The following describes two proteins that form a bound complex.

Sequence of protein 1:
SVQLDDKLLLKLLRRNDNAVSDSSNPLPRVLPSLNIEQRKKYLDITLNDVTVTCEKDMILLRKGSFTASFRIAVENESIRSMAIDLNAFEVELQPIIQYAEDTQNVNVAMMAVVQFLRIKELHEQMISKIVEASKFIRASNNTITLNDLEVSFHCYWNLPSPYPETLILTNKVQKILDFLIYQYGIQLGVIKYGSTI

Interface contacts:
Residue N131 in protein 2 interacts with residue N107 in protein 1 (closest heavy-atom distance 3.0 Å).
Residue F113 in protein 2 contacts residue I108 in protein 1 (closest heavy-atom distance 3.3 Å).
Residue E52 in protein 2 contacts residue K75 in protein 1 (closest heavy-atom distance 3.6 Å).
Residue F145 in protein 2 contacts residue N177 in protein 1 (closest heavy-atom distance 3.3 Å).
Residue W170 in protein 2 interacts with residue Y114 in protein 1 (closest heavy-atom distance 3.4 Å).
Residue K174 in protein 2 interacts with residue D85 in protein 1 (closest heavy-atom distance 3.0 Å).
Residue L127 in protein 2 is in contact with residue I117 in protein 1 (closest heavy-atom distance 3.2 Å).
Residue K224 in protein 2 is in contact with residue Y171 in protein 1 (closest heavy-atom distance 3.2 Å).
Residue N206 in protein 2 is in contact with residue M183 in protein 1 (closest heavy-atom distance 3.4 Å).
Residue K210 in protein 2 contacts residue E237 in protein 1 (closest heavy-atom distance 3.6 Å).
Residue E117 in protein 2 is in contact with residue R111 in protein 1 (closest heavy-atom distance 2.3 Å).
Residue K210 in protein 2 interacts with residue Y235 in protein 1 (closest heavy-atom distance 3.4 Å).
Residue S57 in protein 2 interacts with residue E149 in protein 1 (closest heavy-atom distance 1.9 Å).
Residue F56 in protein 2 contacts residue I151 in protein 1 (closest heavy-atom distance 3.6 Å).
Residue K174 in protein 2 interacts with residue N84 in protein 1 (closest heavy-atom distance 3.4 Å).
Residue N206 in protein 2 is in contact with residue R190 in protein 1 (closest heavy-atom distance 3.5 Å).
Residue E52 in protein 2 contacts residue L76 in protein 1 (closest heavy-atom distance 2.8 Å).
Residue N206 in protein 2 is in contact with residue Y235 in protein 1 (closest heavy-atom distance 3.3 Å).
Residue L150 in protein 2 is in contact with residue I151 in protein 1 (closest heavy-atom distance 3.2 Å).
Residue Y285 in protein 2 interacts with residue P232 in protein 1 (closest heavy-atom distance 3.6 Å).
Residue E117 in protein 2 interacts with residue L115 in protein 1 (closest heavy-atom distance 3.2 Å).
Residue M60 in protein 2 interacts with residue I144 in protein 1 (closest heavy-atom distance 3.6 Å).
Residue E52 in protein 2 contacts residue L77 in protein 1 (closest heavy-atom distance 3.0 Å).
Residue E52 in protein 2 interacts with residue D74 in protein 1 (closest heavy-atom distance 2.5 Å).
Residue L122 in protein 2 contacts residue N179 in protein 1 (closest heavy-atom distance 2.7 Å).
Residue F145 in protein 2 contacts residue N179 in protein 1 (closest heavy-atom distance 3.5 Å).
Residue E147 in protein 2 interacts with residue N177 in protein 1 (closest heavy-atom distance 3.0 Å).
Residue S57 in protein 2 is in contact with residue N148 in protein 1 (closest heavy-atom distance 2.9 Å).
Residue S119 in protein 2 is in contact with residue I131 in protein 1 (closest heavy-atom distance 3.3 Å).
Residue F128 in protein 2 is in contact with residue L77 in protein 1 (closest heavy-atom distance 3.3 Å).
Residue N131 in protein 2 interacts with residue P104 in protein 1 (closest heavy-atom distance 3.2 Å).
Residue I159 in protein 2 is in contact with residue L80 in protein 1 (closest heavy-atom distance 3.5 Å).
Residue Y209 in protein 2 interacts with residue Y235 in protein 1 (closest heavy-atom distance 3.4 Å).
Residue F113 in protein 2 is in contact with residue R111 in protein 1 (closest heavy-atom distance 3.6 Å).
Residue F107 in protein 2 is in contact with residue K112 in protein 1 (closest heavy-atom distance 3.4 Å).
Residue E136 in protein 2 is in contact with residue Q110 in protein 1 (closest heavy-atom distance 2.9 Å).
Residue E147 in protein 2 interacts with residue T175 in protein 1 (closest heavy-atom distance 3.4 Å).
Residue Y132 in protein 2 contacts residue P104 in protein 1 (closest heavy-atom distance 3.5 Å).
Residue K47 in protein 2 interacts with residue I108 in protein 1 (closest heavy-atom distance 3.5 Å).
Residue V120 in protein 2 contacts residue L119 in protein 1 (closest heavy-atom distance 3.6 Å).
Residue P129 in protein 2 interacts with residue R111 in protein 1 (closest heavy-atom distance 3.4 Å).
Residue I123 in protein 2 interacts with residue M183 in protein 1 (closest heavy-atom distance 3.3 Å).
Residue Q115 in protein 2 interacts with residue C126 in protein 1 (closest heavy-atom distance 3.4 Å).
Residue L127 in protein 2 contacts residue L115 in protein 1 (closest heavy-atom distance 3.5 Å).
Residue Y209 in protein 2 contacts residue N179 in protein 1 (closest heavy-atom distance 2.7 Å).
Residue L150 in protein 2 contacts residue S150 in protein 1 (closest heavy-atom distance 3.3 Å).
Residue M138 in protein 2 interacts with residue Y114 in protein 1 (closest heavy-atom distance 3.4 Å).
Residue L127 in protein 2 interacts with residue Y114 in protein 1 (closest heavy-atom distance 3.2 Å).
Residue N131 in protein 2 is in contact with residue S105 in protein 1 (closest heavy-atom distance 2.8 Å).
Residue E147 in protein 2 interacts with residue Y171 in protein 1 (closest heavy-atom distance 3.2 Å).
Residue P129 in protein 2 interacts with residue Y114 in protein 1 (closest heavy-atom distance 3.3 Å).
Residue E143 in protein 2 is in contact with residue N179 in protein 1 (closest heavy-atom distance 3.5 Å).
Residue K174 in protein 2 is in contact with residue L80 in protein 1 (closest heavy-atom distance 3.3 Å).
Residue Y152 in protein 2 is in contact with residue N179 in protein 1 (closest heavy-atom distance 3.2 Å).
Residue Q48 in protein 2 is in contact with residue V70 in protein 1 (closest heavy-atom distance 3.5 Å).
Residue E136 in protein 2 contacts residue Y114 in protein 1 (closest heavy-atom distance 2.9 Å).
Residue R141 in protein 2 interacts with residue R111 in protein 1 (closest heavy-atom distance 3.5 Å).
Residue N206 in protein 2 interacts with residue Q187 in protein 1 (closest heavy-atom distance 3.2 Å).
Residue F56 in protein 2 interacts with residue E149 in protein 1 (closest heavy-atom distance 3.3 Å).
Residue W116 in protein 2 is in contact with residue V124 in protein 1 (closest heavy-atom distance 3.0 Å).

Sequence of protein 2:
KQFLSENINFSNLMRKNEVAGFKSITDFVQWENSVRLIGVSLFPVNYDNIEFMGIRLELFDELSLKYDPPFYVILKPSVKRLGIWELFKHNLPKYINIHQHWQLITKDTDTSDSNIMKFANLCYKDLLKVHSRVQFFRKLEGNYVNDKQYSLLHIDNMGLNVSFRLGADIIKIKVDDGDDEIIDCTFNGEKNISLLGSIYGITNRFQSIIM